Contacts between the two chains:
Residue V128 in protein 1 interacts with residue L119 in protein 2 (closest heavy-atom distance 4.2 Å).
Residue V115 in protein 1 interacts with residue R112 in protein 2 (closest heavy-atom distance 3.8 Å).
Residue V3 in protein 1 contacts residue L119 in protein 2 (closest heavy-atom distance 4.8 Å).
Residue S130 in protein 1 interacts with residue L5 in protein 2 (closest heavy-atom distance 3.4 Å).
Residue R112 in protein 1 contacts residue V115 in protein 2 (closest heavy-atom distance 3.9 Å).
Residue F129 in protein 1 contacts residue Y4 in protein 2 (closest heavy-atom distance 3.4 Å).
Residue L116 in protein 1 interacts with residue L119 in protein 2 (closest heavy-atom distance 3.8 Å).
Residue K2 in protein 1 interacts with residue H27 in protein 2 (closest heavy-atom distance 4.0 Å).
Residue L127 in protein 1 interacts with residue V3 in protein 2 (closest heavy-atom distance 2.9 Å).
Residue L116 in protein 1 is in contact with residue V115 in protein 2 (closest heavy-atom distance 4.2 Å).
Residue S130 in protein 1 is in contact with residue L119 in protein 2 (closest heavy-atom distance 4.5 Å).
Residue F129 in protein 1 contacts residue L5 in protein 2 (closest heavy-atom distance 3.0 Å).
Residue L127 in protein 1 interacts with residue K2 in protein 2 (closest heavy-atom distance 3.1 Å).
Residue F129 in protein 1 is in contact with residue F28 in protein 2 (closest heavy-atom distance 4.2 Å).
Residue S130 in protein 1 contacts residue I24 in protein 2 (closest heavy-atom distance 4.5 Å).
Residue F129 in protein 1 contacts residue H27 in protein 2 (closest heavy-atom distance 3.4 Å).
Residue E131 in protein 1 is in contact with residue K21 in protein 2 (closest heavy-atom distance 4.8 Å).
Residue V115 in protein 1 is in contact with residue T111 in protein 2 (closest heavy-atom distance 4.1 Å).
Residue E131 in protein 1 contacts residue L5 in protein 2 (closest heavy-atom distance 4.2 Å).
Residue F129 in protein 1 is in contact with residue K2 in protein 2 (closest heavy-atom distance 3.8 Å).
Residue V128 in protein 1 is in contact with residue V3 in protein 2 (closest heavy-atom distance 3.5 Å).
Residue L126 in protein 1 contacts residue V3 in protein 2 (closest heavy-atom distance 4.1 Å).
Residue L126 in protein 1 interacts with residue K2 in protein 2 (closest heavy-atom distance 3.7 Å).
Residue E26 in protein 1 is in contact with residue E26 in protein 2 (closest heavy-atom distance 4.7 Å).
Residue E131 in protein 1 is in contact with residue I120 in protein 2 (closest heavy-atom distance 3.9 Å).
Residue L119 in protein 1 contacts residue V3 in protein 2 (closest heavy-atom distance 4.7 Å).
Residue L92 in protein 1 contacts residue L119 in protein 2 (closest heavy-atom distance 4.3 Å).
Residue E131 in protein 1 contacts residue I24 in protein 2 (closest heavy-atom distance 4.7 Å).
Residue V128 in protein 1 is in contact with residue L5 in protein 2 (closest heavy-atom distance 3.8 Å).
Residue H27 in protein 1 is in contact with residue H27 in protein 2 (closest heavy-atom distance 3.0 Å).
Residue S130 in protein 1 interacts with residue I120 in protein 2 (closest heavy-atom distance 4.0 Å).
Residue F129 in protein 1 contacts residue V3 in protein 2 (closest heavy-atom distance 2.9 Å).
Residue H27 in protein 1 contacts residue E26 in protein 2 (closest heavy-atom distance 3.9 Å).
Residue S130 in protein 1 interacts with residue Y4 in protein 2 (closest heavy-atom distance 4.3 Å).
Residue L119 in protein 1 contacts residue L116 in protein 2 (closest heavy-atom distance 3.7 Å).
Residue H27 in protein 1 interacts with residue D30 in protein 2 (closest heavy-atom distance 4.6 Å).
Residue E26 in protein 1 contacts residue H27 in protein 2 (closest heavy-atom distance 4.3 Å).
Residue F129 in protein 1 contacts residue I24 in protein 2 (closest heavy-atom distance 3.7 Å).
Residue T111 in protein 1 interacts with residue V115 in protein 2 (closest heavy-atom distance 4.0 Å).
Residue H27 in protein 1 contacts residue K2 in protein 2 (closest heavy-atom distance 4.5 Å).
Residue E131 in protein 1 interacts with residue Y4 in protein 2 (closest heavy-atom distance 3.3 Å).
Residue E131 in protein 1 contacts residue R6 in protein 2 (closest heavy-atom distance 3.9 Å).
Residue V115 in protein 1 contacts residue L116 in protein 2 (closest heavy-atom distance 3.9 Å).
Residue L119 in protein 1 is in contact with residue L119 in protein 2 (closest heavy-atom distance 4.6 Å).
Residue V115 in protein 1 contacts residue V115 in protein 2 (closest heavy-atom distance 3.7 Å).
Residue L119 in protein 1 interacts with residue L92 in protein 2 (closest heavy-atom distance 3.9 Å).

Sequence of protein 2:
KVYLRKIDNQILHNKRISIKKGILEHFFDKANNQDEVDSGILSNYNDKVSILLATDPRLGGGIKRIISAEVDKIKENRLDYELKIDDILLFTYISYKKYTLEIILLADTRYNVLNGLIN

The following describes two proteins that form a bound complex.

Sequence of protein 1:
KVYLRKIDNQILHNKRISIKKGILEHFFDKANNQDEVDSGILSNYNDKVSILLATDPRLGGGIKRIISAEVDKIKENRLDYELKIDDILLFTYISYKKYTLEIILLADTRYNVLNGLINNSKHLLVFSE